Sequence of protein 2:
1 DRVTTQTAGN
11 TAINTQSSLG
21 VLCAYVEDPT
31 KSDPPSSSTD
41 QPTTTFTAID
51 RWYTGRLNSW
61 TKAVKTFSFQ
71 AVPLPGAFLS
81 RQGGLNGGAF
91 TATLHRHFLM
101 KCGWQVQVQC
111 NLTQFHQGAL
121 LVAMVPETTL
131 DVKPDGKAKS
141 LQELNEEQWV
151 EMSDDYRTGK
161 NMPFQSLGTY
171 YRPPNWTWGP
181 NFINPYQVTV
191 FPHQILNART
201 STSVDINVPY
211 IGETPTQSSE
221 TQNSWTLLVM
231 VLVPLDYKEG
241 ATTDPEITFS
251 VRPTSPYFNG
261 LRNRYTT

The following describes two proteins that form a bound complex.

Sequence of protein 1:
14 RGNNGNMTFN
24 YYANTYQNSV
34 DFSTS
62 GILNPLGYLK

Contacts between the two chains:
Residue V21 in protein 2 interacts with residue K71 in protein 1 (closest heavy-atom distance 3.0 Å).
Residue A24 in protein 2 contacts residue L67 in protein 1 (closest heavy-atom distance 4.1 Å).
Residue C23 in protein 2 contacts residue L70 in protein 1 (closest heavy-atom distance 4.9 Å).
Residue Y25 in protein 2 interacts with residue L67 in protein 1 (closest heavy-atom distance 3.0 Å).
Residue Y25 in protein 2 interacts with residue P66 in protein 1 (closest heavy-atom distance 5.0 Å).
Residue L22 in protein 2 is in contact with residue L70 in protein 1 (closest heavy-atom distance 4.4 Å).
Residue S36 in protein 2 interacts with residue T37 in protein 1 (closest heavy-atom distance 3.9 Å).
Residue L22 in protein 2 interacts with residue Y69 in protein 1 (closest heavy-atom distance 3.8 Å).
Residue L22 in protein 2 is in contact with residue K71 in protein 1 (closest heavy-atom distance 5.0 Å).
Residue Y25 in protein 2 is in contact with residue G68 in protein 1 (closest heavy-atom distance 4.4 Å).
Residue C23 in protein 2 is in contact with residue Y69 in protein 1 (closest heavy-atom distance 2.7 Å).
Residue A24 in protein 2 is in contact with residue Y69 in protein 1 (closest heavy-atom distance 4.8 Å).
Residue L19 in protein 2 contacts residue L70 in protein 1 (closest heavy-atom distance 3.9 Å).
Residue C23 in protein 2 interacts with residue G68 in protein 1 (closest heavy-atom distance 3.5 Å).
Residue G20 in protein 2 contacts residue K71 in protein 1 (closest heavy-atom distance 3.8 Å).
Residue V21 in protein 2 is in contact with residue Y69 in protein 1 (closest heavy-atom distance 3.5 Å).
Residue C23 in protein 2 interacts with residue L67 in protein 1 (closest heavy-atom distance 4.8 Å).
Residue C23 in protein 2 interacts with residue K71 in protein 1 (closest heavy-atom distance 4.1 Å).
Residue L22 in protein 2 is in contact with residue G68 in protein 1 (closest heavy-atom distance 4.6 Å).
Residue A24 in protein 2 contacts residue G68 in protein 1 (closest heavy-atom distance 4.6 Å).
Residue G20 in protein 2 is in contact with residue L70 in protein 1 (closest heavy-atom distance 3.8 Å).
Residue V26 in protein 2 contacts residue Y69 in protein 1 (closest heavy-atom distance 3.2 Å).
Residue Q194 in protein 2 is in contact with residue L70 in protein 1 (closest heavy-atom distance 4.2 Å).
Residue E27 in protein 2 is in contact with residue K71 in protein 1 (closest heavy-atom distance 3.3 Å).
Residue V21 in protein 2 contacts residue L70 in protein 1 (closest heavy-atom distance 4.0 Å).
Residue E27 in protein 2 contacts residue Y69 in protein 1 (closest heavy-atom distance 3.5 Å).